Contacts between the two chains:
Residue V73 in the first protein interacts with residue D89 in the second protein (closest heavy-atom distance 3.2 Å).
Residue V72 in the first protein contacts residue R88 in the second protein (closest heavy-atom distance 3.1 Å).
Residue F67 in the first protein interacts with residue R88 in the second protein (closest heavy-atom distance 4.8 Å).
Residue V72 in the first protein is in contact with residue D89 in the second protein (closest heavy-atom distance 4.7 Å).
Residue V73 in the first protein contacts residue G90 in the second protein (closest heavy-atom distance 4.8 Å).
Residue A8 in the first protein interacts with residue L46 in the second protein (closest heavy-atom distance 5.0 Å).
Residue V73 in the first protein interacts with residue R88 in the second protein (closest heavy-atom distance 3.3 Å).
Residue E71 in the first protein is in contact with residue R88 in the second protein (closest heavy-atom distance 4.8 Å).

Sequence of the first protein:
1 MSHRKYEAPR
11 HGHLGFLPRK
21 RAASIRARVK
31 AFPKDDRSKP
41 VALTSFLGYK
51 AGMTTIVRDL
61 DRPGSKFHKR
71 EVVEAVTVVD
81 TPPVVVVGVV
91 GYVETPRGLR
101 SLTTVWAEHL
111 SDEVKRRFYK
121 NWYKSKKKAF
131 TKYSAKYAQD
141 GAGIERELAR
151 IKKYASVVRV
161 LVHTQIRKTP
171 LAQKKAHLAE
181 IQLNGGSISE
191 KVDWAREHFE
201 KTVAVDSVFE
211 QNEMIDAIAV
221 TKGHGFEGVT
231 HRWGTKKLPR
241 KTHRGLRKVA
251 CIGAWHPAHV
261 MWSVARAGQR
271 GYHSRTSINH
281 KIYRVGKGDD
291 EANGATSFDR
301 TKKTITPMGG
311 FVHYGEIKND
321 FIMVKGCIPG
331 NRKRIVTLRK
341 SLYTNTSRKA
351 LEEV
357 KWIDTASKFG

The following describes two proteins that form a bound complex.

Sequence of the second protein:
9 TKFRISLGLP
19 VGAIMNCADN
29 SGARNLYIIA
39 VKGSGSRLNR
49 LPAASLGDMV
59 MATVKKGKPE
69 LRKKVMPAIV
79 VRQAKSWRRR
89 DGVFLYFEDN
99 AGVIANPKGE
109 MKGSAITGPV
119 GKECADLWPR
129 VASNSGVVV